Sequence of chain A:
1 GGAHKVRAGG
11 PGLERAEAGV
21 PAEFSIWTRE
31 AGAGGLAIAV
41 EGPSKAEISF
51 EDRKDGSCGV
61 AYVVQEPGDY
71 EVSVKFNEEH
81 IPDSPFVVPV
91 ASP

The following describes two proteins that form a bound complex.

Sequence of chain B:
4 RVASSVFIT

Interface contacts:
Residue A39 in chain A interacts with residue S7 in chain B (closest heavy-atom distance 3.1 Å).
Residue G35 in chain A is in contact with residue I11 in chain B (closest heavy-atom distance 3.6 Å).
Residue E41 in chain A contacts residue V5 in chain B (closest heavy-atom distance 3.3 Å).
Residue E71 in chain A is in contact with residue R4 in chain B (closest heavy-atom distance 2.9 Å).
Residue S44 in chain A interacts with residue V5 in chain B (closest heavy-atom distance 3.5 Å).
Residue A39 in chain A is in contact with residue V9 in chain B (closest heavy-atom distance 4.8 Å).
Residue A37 in chain A interacts with residue V9 in chain B (closest heavy-atom distance 3.1 Å).
Residue G34 in chain A interacts with residue I11 in chain B (closest heavy-atom distance 4.7 Å).
Residue I48 in chain A is in contact with residue S8 in chain B (closest heavy-atom distance 4.8 Å).
Residue G42 in chain A is in contact with residue V5 in chain B (closest heavy-atom distance 2.9 Å).
Residue I48 in chain A contacts residue S7 in chain B (closest heavy-atom distance 3.6 Å).
Residue A39 in chain A interacts with residue S8 in chain B (closest heavy-atom distance 3.9 Å).
Residue G35 in chain A is in contact with residue T12 in chain B (closest heavy-atom distance 4.5 Å).
Residue E41 in chain A interacts with residue A6 in chain B (closest heavy-atom distance 3.9 Å).
Residue V40 in chain A contacts residue V5 in chain B (closest heavy-atom distance 4.0 Å).
Residue F50 in chain A is in contact with residue I11 in chain B (closest heavy-atom distance 3.6 Å).
Residue K45 in chain A is in contact with residue V5 in chain B (closest heavy-atom distance 3.8 Å).
Residue K45 in chain A interacts with residue S7 in chain B (closest heavy-atom distance 4.2 Å).
Residue A37 in chain A is in contact with residue F10 in chain B (closest heavy-atom distance 4.3 Å).
Residue I38 in chain A is in contact with residue S8 in chain B (closest heavy-atom distance 3.5 Å).
Residue P43 in chain A interacts with residue R4 in chain B (closest heavy-atom distance 4.9 Å).
Residue L36 in chain A contacts residue F10 in chain B (closest heavy-atom distance 3.5 Å).
Residue G42 in chain A is in contact with residue R4 in chain B (closest heavy-atom distance 3.4 Å).
Residue A37 in chain A contacts residue I11 in chain B (closest heavy-atom distance 5.0 Å).
Residue I38 in chain A interacts with residue V9 in chain B (closest heavy-atom distance 2.8 Å).
Residue E47 in chain A interacts with residue S7 in chain B (closest heavy-atom distance 5.0 Å).
Residue L36 in chain A contacts residue V9 in chain B (closest heavy-atom distance 4.0 Å).
Residue I38 in chain A is in contact with residue S7 in chain B (closest heavy-atom distance 4.1 Å).
Residue P43 in chain A is in contact with residue V5 in chain B (closest heavy-atom distance 4.4 Å).
Residue E41 in chain A interacts with residue R4 in chain B (closest heavy-atom distance 3.5 Å).
Residue G34 in chain A interacts with residue T12 in chain B (closest heavy-atom distance 4.2 Å).
Residue V40 in chain A is in contact with residue A6 in chain B (closest heavy-atom distance 3.3 Å).
Residue V40 in chain A contacts residue S7 in chain B (closest heavy-atom distance 2.8 Å).
Residue L36 in chain A interacts with residue I11 in chain B (closest heavy-atom distance 2.8 Å).
Residue A46 in chain A is in contact with residue S7 in chain B (closest heavy-atom distance 2.8 Å).
Residue I48 in chain A is in contact with residue V9 in chain B (closest heavy-atom distance 3.9 Å).
Residue G35 in chain A is in contact with residue F10 in chain B (closest heavy-atom distance 3.7 Å).